Sequence of the first protein:
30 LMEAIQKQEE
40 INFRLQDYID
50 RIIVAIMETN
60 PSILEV

Sequence of the second protein:
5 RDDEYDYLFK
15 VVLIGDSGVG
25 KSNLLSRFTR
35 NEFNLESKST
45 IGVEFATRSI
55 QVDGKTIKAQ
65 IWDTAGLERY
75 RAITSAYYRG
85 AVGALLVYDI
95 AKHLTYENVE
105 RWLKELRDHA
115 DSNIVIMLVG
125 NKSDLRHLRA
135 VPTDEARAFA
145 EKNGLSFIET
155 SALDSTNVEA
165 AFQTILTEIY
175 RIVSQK

The following describes two proteins that form a bound complex.

Residue-level contacts at the interface:
Residue T51 in the second protein interacts with residue E64 in the first protein (closest heavy-atom distance 3.2 Å).
Residue A80 in the second protein interacts with residue M56 in the first protein (closest heavy-atom distance 3.1 Å).
Residue I77 in the second protein interacts with residue M56 in the first protein (closest heavy-atom distance 4.1 Å).
Residue F49 in the second protein contacts residue L63 in the first protein (closest heavy-atom distance 3.1 Å).
Residue F49 in the second protein interacts with residue S61 in the first protein (closest heavy-atom distance 4.6 Å).
Residue Y81 in the second protein contacts residue M56 in the first protein (closest heavy-atom distance 4.5 Å).
Residue F49 in the second protein contacts residue V65 in the first protein (closest heavy-atom distance 2.9 Å).
Residue A50 in the second protein interacts with residue V65 in the first protein (closest heavy-atom distance 4.2 Å).
Residue A50 in the second protein is in contact with residue E64 in the first protein (closest heavy-atom distance 4.8 Å).
Residue G46 in the second protein contacts residue I52 in the first protein (closest heavy-atom distance 3.3 Å).
Residue E48 in the second protein is in contact with residue L63 in the first protein (closest heavy-atom distance 3.4 Å).
Residue R75 in the second protein contacts residue D49 in the first protein (closest heavy-atom distance 3.6 Å).
Residue I77 in the second protein interacts with residue I52 in the first protein (closest heavy-atom distance 3.2 Å).
Residue R34 in the second protein interacts with residue V65 in the first protein (closest heavy-atom distance 3.9 Å).
Residue I77 in the second protein contacts residue D49 in the first protein (closest heavy-atom distance 3.8 Å).
Residue V47 in the second protein interacts with residue I52 in the first protein (closest heavy-atom distance 3.3 Å).
Residue F49 in the second protein contacts residue E64 in the first protein (closest heavy-atom distance 3.1 Å).
Residue W66 in the second protein interacts with residue P60 in the first protein (closest heavy-atom distance 4.1 Å).
Residue I77 in the second protein contacts residue I48 in the first protein (closest heavy-atom distance 5.0 Å).
Residue V47 in the second protein is in contact with residue L63 in the first protein (closest heavy-atom distance 3.7 Å).
Residue E48 in the second protein interacts with residue V65 in the first protein (closest heavy-atom distance 4.1 Å).
Residue W66 in the second protein interacts with residue L63 in the first protein (closest heavy-atom distance 3.9 Å).
Residue G46 in the second protein contacts residue I48 in the first protein (closest heavy-atom distance 4.2 Å).
Residue F49 in the second protein interacts with residue P60 in the first protein (closest heavy-atom distance 3.2 Å).
Residue I77 in the second protein contacts residue V53 in the first protein (closest heavy-atom distance 3.3 Å).
Residue V47 in the second protein interacts with residue M56 in the first protein (closest heavy-atom distance 4.7 Å).
Residue W66 in the second protein interacts with residue M56 in the first protein (closest heavy-atom distance 3.6 Å).